Sequence of the first protein:
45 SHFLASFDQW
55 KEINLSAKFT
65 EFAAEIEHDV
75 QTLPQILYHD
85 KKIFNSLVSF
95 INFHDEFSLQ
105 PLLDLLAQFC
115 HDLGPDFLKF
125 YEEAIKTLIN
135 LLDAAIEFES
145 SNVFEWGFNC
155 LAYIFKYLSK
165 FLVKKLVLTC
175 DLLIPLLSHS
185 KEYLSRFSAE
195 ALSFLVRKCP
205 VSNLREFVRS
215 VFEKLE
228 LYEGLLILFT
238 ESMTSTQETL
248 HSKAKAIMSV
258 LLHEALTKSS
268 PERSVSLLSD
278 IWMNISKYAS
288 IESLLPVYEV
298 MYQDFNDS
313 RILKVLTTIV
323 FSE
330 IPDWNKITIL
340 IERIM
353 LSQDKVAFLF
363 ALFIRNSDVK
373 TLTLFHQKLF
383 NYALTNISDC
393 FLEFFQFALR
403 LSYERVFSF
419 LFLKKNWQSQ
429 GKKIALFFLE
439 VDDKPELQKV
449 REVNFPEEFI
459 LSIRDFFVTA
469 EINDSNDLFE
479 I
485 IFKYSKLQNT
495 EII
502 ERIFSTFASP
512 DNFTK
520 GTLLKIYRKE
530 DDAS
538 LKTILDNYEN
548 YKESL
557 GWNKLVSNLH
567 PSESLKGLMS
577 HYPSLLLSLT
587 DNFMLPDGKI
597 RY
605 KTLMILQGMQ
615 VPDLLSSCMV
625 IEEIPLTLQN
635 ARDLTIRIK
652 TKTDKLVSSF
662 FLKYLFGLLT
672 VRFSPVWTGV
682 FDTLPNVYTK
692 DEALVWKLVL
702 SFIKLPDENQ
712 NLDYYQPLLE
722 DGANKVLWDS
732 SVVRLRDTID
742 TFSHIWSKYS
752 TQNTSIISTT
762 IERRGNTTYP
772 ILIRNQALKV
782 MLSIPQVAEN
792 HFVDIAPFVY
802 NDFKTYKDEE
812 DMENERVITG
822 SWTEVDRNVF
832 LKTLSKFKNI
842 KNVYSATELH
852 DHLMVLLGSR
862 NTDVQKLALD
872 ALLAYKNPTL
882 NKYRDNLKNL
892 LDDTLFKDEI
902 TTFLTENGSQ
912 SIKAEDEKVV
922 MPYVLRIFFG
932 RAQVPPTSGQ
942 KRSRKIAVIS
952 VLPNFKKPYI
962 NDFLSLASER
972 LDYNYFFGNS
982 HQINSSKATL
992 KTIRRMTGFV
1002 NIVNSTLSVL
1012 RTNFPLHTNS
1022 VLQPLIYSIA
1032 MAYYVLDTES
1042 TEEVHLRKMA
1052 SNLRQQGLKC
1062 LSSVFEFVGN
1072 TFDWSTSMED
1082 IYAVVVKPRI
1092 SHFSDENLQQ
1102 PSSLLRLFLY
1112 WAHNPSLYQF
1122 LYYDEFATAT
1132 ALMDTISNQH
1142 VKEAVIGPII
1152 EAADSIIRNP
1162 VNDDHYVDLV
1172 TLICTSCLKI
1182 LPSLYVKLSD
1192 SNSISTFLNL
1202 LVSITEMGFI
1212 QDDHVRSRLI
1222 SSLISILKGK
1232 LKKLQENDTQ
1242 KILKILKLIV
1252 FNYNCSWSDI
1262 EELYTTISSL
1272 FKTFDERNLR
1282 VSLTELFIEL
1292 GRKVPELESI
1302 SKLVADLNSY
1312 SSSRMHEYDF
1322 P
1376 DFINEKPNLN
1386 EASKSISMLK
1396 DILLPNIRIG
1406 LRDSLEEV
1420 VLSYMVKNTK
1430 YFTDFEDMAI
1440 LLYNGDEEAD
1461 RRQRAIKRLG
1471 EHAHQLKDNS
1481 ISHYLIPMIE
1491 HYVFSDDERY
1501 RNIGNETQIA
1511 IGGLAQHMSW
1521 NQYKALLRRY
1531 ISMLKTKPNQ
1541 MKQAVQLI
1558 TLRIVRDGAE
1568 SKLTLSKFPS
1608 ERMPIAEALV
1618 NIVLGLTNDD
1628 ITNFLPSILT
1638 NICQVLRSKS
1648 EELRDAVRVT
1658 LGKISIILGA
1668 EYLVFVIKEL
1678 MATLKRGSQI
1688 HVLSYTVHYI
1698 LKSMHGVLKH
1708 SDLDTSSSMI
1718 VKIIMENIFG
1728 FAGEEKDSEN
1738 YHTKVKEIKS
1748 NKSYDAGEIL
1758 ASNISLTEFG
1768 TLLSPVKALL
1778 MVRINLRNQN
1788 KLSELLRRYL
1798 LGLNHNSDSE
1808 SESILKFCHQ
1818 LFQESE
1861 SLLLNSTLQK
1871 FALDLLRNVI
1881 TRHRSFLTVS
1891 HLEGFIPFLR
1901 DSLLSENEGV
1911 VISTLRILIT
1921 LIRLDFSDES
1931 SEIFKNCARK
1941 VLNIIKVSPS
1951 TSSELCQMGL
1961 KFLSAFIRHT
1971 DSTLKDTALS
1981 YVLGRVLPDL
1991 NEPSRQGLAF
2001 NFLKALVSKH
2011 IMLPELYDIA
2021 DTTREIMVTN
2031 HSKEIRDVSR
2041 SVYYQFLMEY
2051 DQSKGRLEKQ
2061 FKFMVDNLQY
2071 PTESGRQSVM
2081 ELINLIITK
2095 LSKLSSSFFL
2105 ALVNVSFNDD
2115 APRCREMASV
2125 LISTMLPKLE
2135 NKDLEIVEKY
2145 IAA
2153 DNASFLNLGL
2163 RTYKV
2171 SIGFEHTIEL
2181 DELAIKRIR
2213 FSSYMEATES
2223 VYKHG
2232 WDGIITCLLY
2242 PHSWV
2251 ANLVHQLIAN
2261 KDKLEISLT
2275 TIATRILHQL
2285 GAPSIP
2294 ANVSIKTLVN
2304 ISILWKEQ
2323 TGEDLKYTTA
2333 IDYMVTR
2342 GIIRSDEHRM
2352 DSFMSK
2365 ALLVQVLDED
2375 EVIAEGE

Interface contacts:
Residue D973 in the first protein is in contact with residue A115 in the second protein (closest heavy-atom distance 4.1 Å).
Residue N975 in the first protein contacts residue A115 in the second protein (closest heavy-atom distance 3.3 Å).
Residue Y976 in the first protein contacts residue E114 in the second protein (closest heavy-atom distance 3.3 Å).
Residue Y976 in the first protein is in contact with residue A115 in the second protein (closest heavy-atom distance 3.6 Å).

The following describes two proteins that form a bound complex.

Sequence of the second protein:
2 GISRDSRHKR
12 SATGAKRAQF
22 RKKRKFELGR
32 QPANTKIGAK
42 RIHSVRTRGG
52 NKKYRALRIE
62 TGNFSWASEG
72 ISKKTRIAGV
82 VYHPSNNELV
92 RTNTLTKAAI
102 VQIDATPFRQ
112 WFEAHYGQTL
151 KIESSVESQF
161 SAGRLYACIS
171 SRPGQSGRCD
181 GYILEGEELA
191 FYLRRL